Residue-level contacts at the interface:
Residue T44 in protein 1 is in contact with residue S76 in protein 2 (closest heavy-atom distance 4.9 Å).

The following describes two proteins that form a bound complex.

Sequence of protein 1:
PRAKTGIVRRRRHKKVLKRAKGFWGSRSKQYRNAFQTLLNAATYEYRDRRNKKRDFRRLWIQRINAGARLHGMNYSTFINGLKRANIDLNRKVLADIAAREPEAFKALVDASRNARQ

Sequence of protein 2:
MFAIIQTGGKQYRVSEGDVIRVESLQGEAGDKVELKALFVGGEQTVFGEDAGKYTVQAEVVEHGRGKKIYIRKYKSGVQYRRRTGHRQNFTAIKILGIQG